This data describes a binding interaction between two proteins.

Interface contacts:
Residue L23 in protein 1 is in contact with residue D131 in protein 2 (closest heavy-atom distance 4.2 Å).
Residue T32 in protein 1 is in contact with residue R109 in protein 2 (closest heavy-atom distance 4.9 Å).
Residue L24 in protein 1 interacts with residue D131 in protein 2 (closest heavy-atom distance 4.2 Å).
Residue E30 in protein 1 is in contact with residue H110 in protein 2 (closest heavy-atom distance 3.8 Å).

Sequence of protein 2:
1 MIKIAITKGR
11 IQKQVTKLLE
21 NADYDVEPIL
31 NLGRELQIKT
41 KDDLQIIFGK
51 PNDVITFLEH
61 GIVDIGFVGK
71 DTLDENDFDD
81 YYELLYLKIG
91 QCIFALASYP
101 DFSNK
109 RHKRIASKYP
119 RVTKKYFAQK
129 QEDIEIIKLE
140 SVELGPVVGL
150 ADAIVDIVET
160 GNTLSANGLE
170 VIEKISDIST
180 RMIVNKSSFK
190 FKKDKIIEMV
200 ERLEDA

Sequence of protein 1:
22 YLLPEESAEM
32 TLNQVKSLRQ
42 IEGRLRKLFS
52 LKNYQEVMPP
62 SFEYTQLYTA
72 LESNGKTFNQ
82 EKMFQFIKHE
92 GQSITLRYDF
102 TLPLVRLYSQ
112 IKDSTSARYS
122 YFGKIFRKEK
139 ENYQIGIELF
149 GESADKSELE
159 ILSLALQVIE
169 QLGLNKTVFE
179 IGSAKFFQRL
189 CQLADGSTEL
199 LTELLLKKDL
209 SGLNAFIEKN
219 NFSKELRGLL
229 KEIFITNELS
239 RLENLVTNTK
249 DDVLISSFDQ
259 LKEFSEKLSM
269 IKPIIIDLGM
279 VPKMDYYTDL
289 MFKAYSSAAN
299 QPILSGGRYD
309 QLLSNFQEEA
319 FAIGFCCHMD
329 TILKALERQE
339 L